Sequence of chain B:
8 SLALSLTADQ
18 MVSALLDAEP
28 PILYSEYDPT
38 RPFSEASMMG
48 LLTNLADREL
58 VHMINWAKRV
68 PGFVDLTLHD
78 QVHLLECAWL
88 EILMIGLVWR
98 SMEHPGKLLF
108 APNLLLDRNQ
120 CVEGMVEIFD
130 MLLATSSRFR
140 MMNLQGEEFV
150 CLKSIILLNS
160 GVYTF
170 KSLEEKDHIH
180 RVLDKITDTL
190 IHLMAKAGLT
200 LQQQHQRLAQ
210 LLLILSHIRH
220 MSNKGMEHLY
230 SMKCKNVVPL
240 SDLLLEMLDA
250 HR

These two protein chains interact to form a complex.

Contacts between the two chains:
Residue M246 in chain B is in contact with residue L5 in chain A (closest heavy-atom distance 3.7 Å).
Residue E245 in chain B is in contact with residue I4 in chain A (closest heavy-atom distance 2.9 Å).
Residue E245 in chain B interacts with residue H2 in chain A (closest heavy-atom distance 4.9 Å).
Residue L242 in chain B interacts with residue L8 in chain A (closest heavy-atom distance 4.3 Å).
Residue E245 in chain B interacts with residue K3 in chain A (closest heavy-atom distance 3.5 Å).
Residue E245 in chain B is in contact with residue L5 in chain A (closest heavy-atom distance 4.4 Å).
Residue L82 in chain B contacts residue L5 in chain A (closest heavy-atom distance 3.6 Å).
Residue I61 in chain B is in contact with residue L9 in chain A (closest heavy-atom distance 3.8 Å).
Residue V79 in chain B is in contact with residue L5 in chain A (closest heavy-atom distance 3.4 Å).
Residue L75 in chain B contacts residue L9 in chain A (closest heavy-atom distance 3.6 Å).
Residue L242 in chain B contacts residue L5 in chain A (closest heavy-atom distance 4.0 Å).
Residue Q78 in chain B contacts residue L9 in chain A (closest heavy-atom distance 3.8 Å).
Residue D241 in chain B is in contact with residue I4 in chain A (closest heavy-atom distance 3.7 Å).
Residue I61 in chain B is in contact with residue L5 in chain A (closest heavy-atom distance 3.6 Å).
Residue L75 in chain B contacts residue Q10 in chain A (closest heavy-atom distance 3.7 Å).
Residue L82 in chain B is in contact with residue L9 in chain A (closest heavy-atom distance 3.7 Å).
Residue I61 in chain B is in contact with residue L8 in chain A (closest heavy-atom distance 3.6 Å).
Residue F70 in chain B interacts with residue L9 in chain A (closest heavy-atom distance 4.1 Å).
Residue K65 in chain B is in contact with residue L9 in chain A (closest heavy-atom distance 3.8 Å).
Residue V79 in chain B contacts residue H6 in chain A (closest heavy-atom distance 3.9 Å).
Residue K65 in chain B contacts residue D11 in chain A (closest heavy-atom distance 3.9 Å).
Residue E83 in chain B contacts residue L5 in chain A (closest heavy-atom distance 3.6 Å).
Residue L75 in chain B is in contact with residue H6 in chain A (closest heavy-atom distance 3.3 Å).
Residue L242 in chain B is in contact with residue I4 in chain A (closest heavy-atom distance 3.5 Å).
Residue V79 in chain B contacts residue L9 in chain A (closest heavy-atom distance 3.6 Å).
Residue K65 in chain B contacts residue L8 in chain A (closest heavy-atom distance 3.4 Å).

Sequence of chain A:
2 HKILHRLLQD